Sequence of protein 1:
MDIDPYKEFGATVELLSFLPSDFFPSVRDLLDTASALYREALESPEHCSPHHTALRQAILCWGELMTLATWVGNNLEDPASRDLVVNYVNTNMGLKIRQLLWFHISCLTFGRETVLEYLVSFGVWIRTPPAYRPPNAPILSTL

Contacts between the two chains:
Residue E8 in protein 1 is in contact with residue H47 in protein 2 (closest heavy-atom distance 2.7 Å).
Residue V89 in protein 1 contacts residue L68 in protein 2 (closest heavy-atom distance 3.6 Å).
Residue M1 in protein 1 contacts residue R39 in protein 2 (closest heavy-atom distance 3.2 Å).
Residue E64 in protein 1 is in contact with residue K96 in protein 2 (closest heavy-atom distance 3.2 Å).
Residue E64 in protein 1 contacts residue M93 in protein 2 (closest heavy-atom distance 3.4 Å).
Residue W71 in protein 1 interacts with residue L84 in protein 2 (closest heavy-atom distance 3.5 Å).
Residue E77 in protein 1 contacts residue D78 in protein 2 (closest heavy-atom distance 3.0 Å).
Residue Y88 in protein 1 contacts residue T67 in protein 2 (closest heavy-atom distance 3.2 Å).
Residue A54 in protein 1 is in contact with residue Q57 in protein 2 (closest heavy-atom distance 3.6 Å).
Residue Y88 in protein 1 is in contact with residue L68 in protein 2 (closest heavy-atom distance 3.4 Å).
Residue T67 in protein 1 is in contact with residue Y88 in protein 2 (closest heavy-atom distance 3.0 Å).
Residue V72 in protein 1 contacts residue V85 in protein 2 (closest heavy-atom distance 3.2 Å).
Residue S81 in protein 1 is in contact with residue L76 in protein 2 (closest heavy-atom distance 3.6 Å).
Residue M1 in protein 1 contacts residue E43 in protein 2 (closest heavy-atom distance 3.0 Å).
Residue L84 in protein 1 interacts with residue N75 in protein 2 (closest heavy-atom distance 3.4 Å).
Residue V85 in protein 1 interacts with residue V85 in protein 2 (closest heavy-atom distance 3.5 Å).
Residue E43 in protein 1 contacts residue K7 in protein 2 (closest heavy-atom distance 3.3 Å).
Residue S81 in protein 1 contacts residue S81 in protein 2 (closest heavy-atom distance 3.0 Å).
Residue E77 in protein 1 interacts with residue A80 in protein 2 (closest heavy-atom distance 3.4 Å).
Residue H47 in protein 1 interacts with residue P50 in protein 2 (closest heavy-atom distance 2.9 Å).
Residue P45 in protein 1 contacts residue E8 in protein 2 (closest heavy-atom distance 3.6 Å).
Residue M93 in protein 1 interacts with residue L68 in protein 2 (closest heavy-atom distance 3.5 Å).
Residue R56 in protein 1 interacts with residue E8 in protein 2 (closest heavy-atom distance 2.8 Å).
Residue A34 in protein 1 contacts residue M1 in protein 2 (closest heavy-atom distance 3.4 Å).
Residue P45 in protein 1 is in contact with residue K7 in protein 2 (closest heavy-atom distance 3.6 Å).
Residue L76 in protein 1 is in contact with residue L84 in protein 2 (closest heavy-atom distance 3.4 Å).
Residue L68 in protein 1 interacts with residue Y88 in protein 2 (closest heavy-atom distance 3.3 Å).
Residue E77 in protein 1 contacts residue L84 in protein 2 (closest heavy-atom distance 3.4 Å).
Residue S35 in protein 1 interacts with residue M1 in protein 2 (closest heavy-atom distance 3.0 Å).
Residue Q57 in protein 1 interacts with residue A54 in protein 2 (closest heavy-atom distance 3.6 Å).
Residue L84 in protein 1 contacts residue L76 in protein 2 (closest heavy-atom distance 3.5 Å).
Residue L60 in protein 1 is in contact with residue P5 in protein 2 (closest heavy-atom distance 3.6 Å).
Residue M1 in protein 1 interacts with residue S35 in protein 2 (closest heavy-atom distance 3.5 Å).
Residue E8 in protein 1 interacts with residue P45 in protein 2 (closest heavy-atom distance 3.1 Å).
Residue Q57 in protein 1 is in contact with residue P5 in protein 2 (closest heavy-atom distance 3.6 Å).
Residue E43 in protein 1 contacts residue D2 in protein 2 (closest heavy-atom distance 3.0 Å).
Residue D78 in protein 1 contacts residue D78 in protein 2 (closest heavy-atom distance 3.3 Å).
Residue C61 in protein 1 contacts residue C61 in protein 2 (closest heavy-atom distance 2.0 Å).
Residue I3 in protein 1 contacts residue L60 in protein 2 (closest heavy-atom distance 3.6 Å).
Residue V85 in protein 1 contacts residue V72 in protein 2 (closest heavy-atom distance 3.3 Å).
Residue P50 in protein 1 interacts with residue H47 in protein 2 (closest heavy-atom distance 2.9 Å).
Residue E8 in protein 1 interacts with residue T53 in protein 2 (closest heavy-atom distance 2.8 Å).
Residue T53 in protein 1 is in contact with residue E8 in protein 2 (closest heavy-atom distance 2.5 Å).
Residue L60 in protein 1 is in contact with residue I3 in protein 2 (closest heavy-atom distance 3.3 Å).
Residue L76 in protein 1 is in contact with residue S81 in protein 2 (closest heavy-atom distance 3.4 Å).
Residue E8 in protein 1 is in contact with residue R56 in protein 2 (closest heavy-atom distance 2.8 Å).
Residue D2 in protein 1 contacts residue E43 in protein 2 (closest heavy-atom distance 2.6 Å).
Residue E77 in protein 1 contacts residue S81 in protein 2 (closest heavy-atom distance 2.7 Å).
Residue M1 in protein 1 is in contact with residue I59 in protein 2 (closest heavy-atom distance 3.5 Å).
Residue I59 in protein 1 interacts with residue I3 in protein 2 (closest heavy-atom distance 3.6 Å).
Residue M1 in protein 1 contacts residue L42 in protein 2 (closest heavy-atom distance 3.4 Å).
Residue V85 in protein 1 contacts residue L76 in protein 2 (closest heavy-atom distance 3.6 Å).
Residue N75 in protein 1 interacts with residue L84 in protein 2 (closest heavy-atom distance 2.9 Å).
Residue Y88 in protein 1 interacts with residue W71 in protein 2 (closest heavy-atom distance 3.4 Å).
Residue L84 in protein 1 interacts with residue W71 in protein 2 (closest heavy-atom distance 3.4 Å).
Residue D2 in protein 1 interacts with residue R39 in protein 2 (closest heavy-atom distance 3.2 Å).
Residue E43 in protein 1 interacts with residue M1 in protein 2 (closest heavy-atom distance 3.1 Å).
Residue L68 in protein 1 is in contact with residue L68 in protein 2 (closest heavy-atom distance 3.6 Å).
Residue H47 in protein 1 interacts with residue E8 in protein 2 (closest heavy-atom distance 3.1 Å).
Residue K7 in protein 1 contacts residue E43 in protein 2 (closest heavy-atom distance 3.1 Å).

The following describes two proteins that form a bound complex.

Sequence of protein 2:
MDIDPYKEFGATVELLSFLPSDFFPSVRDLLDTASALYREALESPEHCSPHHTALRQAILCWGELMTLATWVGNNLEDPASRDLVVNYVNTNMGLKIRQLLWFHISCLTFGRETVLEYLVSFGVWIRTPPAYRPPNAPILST